This data describes a binding interaction between two proteins.

Residue-level contacts at the interface:
Residue F76 in chain B contacts residue V9 in chain A (closest heavy-atom distance 3.6 Å).
Residue I12 in chain B contacts residue F76 in chain A (closest heavy-atom distance 2.8 Å).
Residue P18 in chain B contacts residue G15 in chain A (closest heavy-atom distance 3.5 Å).
Residue F76 in chain B is in contact with residue I12 in chain A (closest heavy-atom distance 2.8 Å).
Residue L66 in chain B is in contact with residue A31 in chain A (closest heavy-atom distance 3.7 Å).
Residue L38 in chain B contacts residue K53 in chain A (closest heavy-atom distance 3.5 Å).
Residue A78 in chain B interacts with residue I11 in chain A (closest heavy-atom distance 3.6 Å).
Residue F69 in chain B contacts residue V37 in chain A (closest heavy-atom distance 3.6 Å).
Residue V9 in chain B is in contact with residue D74 in chain A (closest heavy-atom distance 3.4 Å).
Residue T64 in chain B is in contact with residue F34 in chain A (closest heavy-atom distance 3.6 Å).
Residue T10 in chain B interacts with residue D74 in chain A (closest heavy-atom distance 2.8 Å).
Residue K53 in chain B interacts with residue L38 in chain A (closest heavy-atom distance 3.6 Å).
Residue F69 in chain B contacts residue K7 in chain A (closest heavy-atom distance 2.9 Å).
Residue A78 in chain B interacts with residue S14 in chain A (closest heavy-atom distance 2.9 Å).
Residue I45 in chain B contacts residue V52 in chain A (closest heavy-atom distance 3.7 Å).
Residue S14 in chain B contacts residue A78 in chain A (closest heavy-atom distance 3.0 Å).
Residue F70 in chain B contacts residue K7 in chain A (closest heavy-atom distance 3.6 Å).
Residue I11 in chain B is in contact with residue F76 in chain A (closest heavy-atom distance 3.5 Å).
Residue D74 in chain B contacts residue T10 in chain A (closest heavy-atom distance 2.9 Å).
Residue F76 in chain B contacts residue I11 in chain A (closest heavy-atom distance 3.4 Å).
Residue T42 in chain B contacts residue V52 in chain A (closest heavy-atom distance 3.0 Å).
Residue V52 in chain B contacts residue T42 in chain A (closest heavy-atom distance 3.0 Å).
Residue T42 in chain B contacts residue V51 in chain A (closest heavy-atom distance 3.7 Å).
Residue L66 in chain B contacts residue V37 in chain A (closest heavy-atom distance 3.7 Å).
Residue K7 in chain B contacts residue F69 in chain A (closest heavy-atom distance 2.5 Å).
Residue I12 in chain B is in contact with residue A78 in chain A (closest heavy-atom distance 2.9 Å).
Residue G71 in chain B contacts residue K7 in chain A (closest heavy-atom distance 3.0 Å).
Residue I12 in chain B contacts residue I77 in chain A (closest heavy-atom distance 3.2 Å).
Residue V16 in chain B contacts residue K17 in chain A (closest heavy-atom distance 3.3 Å).
Residue F34 in chain B is in contact with residue C65 in chain A (closest heavy-atom distance 3.7 Å).
Residue K7 in chain B interacts with residue F70 in chain A (closest heavy-atom distance 3.6 Å).
Residue K28 in chain B is in contact with residue F70 in chain A (closest heavy-atom distance 3.4 Å).
Residue T10 in chain B is in contact with residue F76 in chain A (closest heavy-atom distance 3.0 Å).
Residue V52 in chain B contacts residue L38 in chain A (closest heavy-atom distance 3.7 Å).
Residue I45 in chain B contacts residue T49 in chain A (closest heavy-atom distance 3.6 Å).
Residue F69 in chain B interacts with residue L26 in chain A (closest heavy-atom distance 3.5 Å).
Residue A31 in chain B interacts with residue L66 in chain A (closest heavy-atom distance 3.4 Å).
Residue V37 in chain B contacts residue F69 in chain A (closest heavy-atom distance 3.7 Å).
Residue F34 in chain B is in contact with residue V63 in chain A (closest heavy-atom distance 3.2 Å).
Residue T10 in chain B is in contact with residue V75 in chain A (closest heavy-atom distance 3.3 Å).
Residue V9 in chain B is in contact with residue F76 in chain A (closest heavy-atom distance 3.4 Å).
Residue K46 in chain B interacts with residue K46 in chain A (closest heavy-atom distance 3.4 Å).
Residue C65 in chain B interacts with residue F34 in chain A (closest heavy-atom distance 3.6 Å).
Residue K17 in chain B contacts residue K17 in chain A (closest heavy-atom distance 2.9 Å).
Residue F70 in chain B contacts residue K28 in chain A (closest heavy-atom distance 3.6 Å).
Residue L26 in chain B is in contact with residue F69 in chain A (closest heavy-atom distance 3.4 Å).
Residue T49 in chain B interacts with residue K46 in chain A (closest heavy-atom distance 3.7 Å).
Residue V63 in chain B interacts with residue F34 in chain A (closest heavy-atom distance 3.1 Å).
Residue K7 in chain B interacts with residue D73 in chain A (closest heavy-atom distance 2.8 Å).
Residue F34 in chain B interacts with residue T64 in chain A (closest heavy-atom distance 3.6 Å).
Residue I77 in chain B is in contact with residue I12 in chain A (closest heavy-atom distance 3.2 Å).
Residue K7 in chain B interacts with residue G71 in chain A (closest heavy-atom distance 3.0 Å).
Residue V75 in chain B contacts residue T10 in chain A (closest heavy-atom distance 3.3 Å).
Residue G15 in chain B interacts with residue K17 in chain A (closest heavy-atom distance 3.7 Å).
Residue A78 in chain B contacts residue I12 in chain A (closest heavy-atom distance 2.9 Å).
Residue D74 in chain B contacts residue V9 in chain A (closest heavy-atom distance 3.5 Å).
Residue F76 in chain B contacts residue T10 in chain A (closest heavy-atom distance 2.9 Å).
Residue D73 in chain B contacts residue K7 in chain A (closest heavy-atom distance 2.9 Å).
Residue S33 in chain B is in contact with residue L66 in chain A (closest heavy-atom distance 3.7 Å).
Residue K17 in chain B contacts residue V16 in chain A (closest heavy-atom distance 3.5 Å).

Sequence of chain A:
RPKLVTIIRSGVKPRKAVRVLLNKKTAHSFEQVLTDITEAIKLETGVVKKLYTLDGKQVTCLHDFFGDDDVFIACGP

Sequence of chain B:
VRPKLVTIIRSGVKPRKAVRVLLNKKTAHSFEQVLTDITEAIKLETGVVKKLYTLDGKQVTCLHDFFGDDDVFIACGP